Sequence of chain B:
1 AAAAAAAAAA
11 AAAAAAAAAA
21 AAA

Sequence of chain A:
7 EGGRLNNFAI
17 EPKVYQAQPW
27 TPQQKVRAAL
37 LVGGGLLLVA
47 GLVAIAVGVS

Residue-level contacts at the interface:
Residue L44 in chain A is in contact with residue A15 in chain B (closest heavy-atom distance 3.2 Å).
Residue G40 in chain A contacts residue A19 in chain B (closest heavy-atom distance 4.6 Å).
Residue L44 in chain A interacts with residue A16 in chain B (closest heavy-atom distance 4.2 Å).
Residue L43 in chain A is in contact with residue A12 in chain B (closest heavy-atom distance 4.6 Å).
Residue L36 in chain A is in contact with residue A21 in chain B (closest heavy-atom distance 4.2 Å).
Residue L37 in chain A is in contact with residue A19 in chain B (closest heavy-atom distance 3.7 Å).
Residue A50 in chain A contacts residue A8 in chain B (closest heavy-atom distance 2.8 Å).
Residue R33 in chain A contacts residue A22 in chain B (closest heavy-atom distance 3.1 Å).
Residue L48 in chain A is in contact with residue A12 in chain B (closest heavy-atom distance 5.0 Å).
Residue G41 in chain A is in contact with residue A15 in chain B (closest heavy-atom distance 4.7 Å).
Residue R33 in chain A interacts with residue A21 in chain B (closest heavy-atom distance 3.1 Å).
Residue L43 in chain A is in contact with residue A15 in chain B (closest heavy-atom distance 3.4 Å).
Residue L44 in chain A contacts residue A11 in chain B (closest heavy-atom distance 4.8 Å).
Residue G40 in chain A interacts with residue A15 in chain B (closest heavy-atom distance 3.2 Å).
Residue G54 in chain A contacts residue A5 in chain B (closest heavy-atom distance 4.6 Å).
Residue L48 in chain A contacts residue A8 in chain B (closest heavy-atom distance 4.9 Å).
Residue G40 in chain A interacts with residue A18 in chain B (closest heavy-atom distance 4.3 Å).
Residue L37 in chain A is in contact with residue A18 in chain B (closest heavy-atom distance 4.7 Å).
Residue G47 in chain A is in contact with residue A12 in chain B (closest heavy-atom distance 4.7 Å).
Residue A50 in chain A contacts residue A5 in chain B (closest heavy-atom distance 4.5 Å).
Residue I51 in chain A is in contact with residue A5 in chain B (closest heavy-atom distance 4.7 Å).
Residue G47 in chain A is in contact with residue A9 in chain B (closest heavy-atom distance 5.0 Å).
Residue I51 in chain A contacts residue A9 in chain B (closest heavy-atom distance 4.2 Å).
Residue L36 in chain A interacts with residue A18 in chain B (closest heavy-atom distance 3.7 Å).
Residue L44 in chain A contacts residue A12 in chain B (closest heavy-atom distance 3.9 Å).
Residue L36 in chain A interacts with residue A19 in chain B (closest heavy-atom distance 4.8 Å).
Residue L43 in chain A is in contact with residue A11 in chain B (closest heavy-atom distance 3.8 Å).
Residue L36 in chain A interacts with residue A22 in chain B (closest heavy-atom distance 3.4 Å).
Residue G40 in chain A contacts residue A16 in chain B (closest heavy-atom distance 4.6 Å).
Residue R33 in chain A interacts with residue A23 in chain B (closest heavy-atom distance 3.5 Å).
Residue G39 in chain A is in contact with residue A15 in chain B (closest heavy-atom distance 4.8 Å).
Residue G47 in chain A contacts residue A8 in chain B (closest heavy-atom distance 3.1 Å).
Residue A50 in chain A contacts residue A4 in chain B (closest heavy-atom distance 4.1 Å).
Residue L37 in chain A is in contact with residue A22 in chain B (closest heavy-atom distance 3.7 Å).
Residue I51 in chain A interacts with residue A8 in chain B (closest heavy-atom distance 3.8 Å).

These two protein chains interact to form a complex.